These two protein chains interact to form a complex.

Sequence of protein 1:
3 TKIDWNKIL

Interface contacts:
Residue C85 in protein 2 is in contact with residue T3 in protein 1 (closest heavy-atom distance 4.0 Å).
Residue I37 in protein 2 is in contact with residue W7 in protein 1 (closest heavy-atom distance 3.9 Å).
Residue F44 in protein 2 contacts residue T3 in protein 1 (closest heavy-atom distance 3.3 Å).
Residue F44 in protein 2 contacts residue I5 in protein 1 (closest heavy-atom distance 2.7 Å).
Residue I81 in protein 2 interacts with residue I5 in protein 1 (closest heavy-atom distance 2.9 Å).
Residue K56 in protein 2 interacts with residue L11 in protein 1 (closest heavy-atom distance 4.3 Å).
Residue I81 in protein 2 contacts residue I10 in protein 1 (closest heavy-atom distance 4.5 Å).
Residue E46 in protein 2 is in contact with residue K4 in protein 1 (closest heavy-atom distance 3.4 Å).
Residue F44 in protein 2 contacts residue D6 in protein 1 (closest heavy-atom distance 4.2 Å).
Residue L45 in protein 2 is in contact with residue W7 in protein 1 (closest heavy-atom distance 3.6 Å).
Residue T60 in protein 2 contacts residue I10 in protein 1 (closest heavy-atom distance 4.2 Å).
Residue E46 in protein 2 contacts residue W7 in protein 1 (closest heavy-atom distance 3.0 Å).
Residue L45 in protein 2 interacts with residue D6 in protein 1 (closest heavy-atom distance 3.0 Å).
Residue L45 in protein 2 is in contact with residue T3 in protein 1 (closest heavy-atom distance 5.0 Å).
Residue V57 in protein 2 contacts residue L11 in protein 1 (closest heavy-atom distance 4.0 Å).
Residue F77 in protein 2 is in contact with residue I10 in protein 1 (closest heavy-atom distance 5.0 Å).
Residue A84 in protein 2 is in contact with residue I5 in protein 1 (closest heavy-atom distance 3.4 Å).
Residue I48 in protein 2 is in contact with residue W7 in protein 1 (closest heavy-atom distance 3.7 Å).
Residue M80 in protein 2 is in contact with residue I5 in protein 1 (closest heavy-atom distance 5.0 Å).
Residue F77 in protein 2 is in contact with residue W7 in protein 1 (closest heavy-atom distance 4.8 Å).
Residue F44 in protein 2 is in contact with residue K4 in protein 1 (closest heavy-atom distance 3.5 Å).
Residue E46 in protein 2 contacts residue D6 in protein 1 (closest heavy-atom distance 2.3 Å).
Residue E47 in protein 2 interacts with residue K4 in protein 1 (closest heavy-atom distance 4.8 Å).
Residue V53 in protein 2 is in contact with residue W7 in protein 1 (closest heavy-atom distance 4.2 Å).
Residue L45 in protein 2 contacts residue I5 in protein 1 (closest heavy-atom distance 3.4 Å).
Residue E87 in protein 2 is in contact with residue K9 in protein 1 (closest heavy-atom distance 3.0 Å).
Residue F88 in protein 2 interacts with residue T3 in protein 1 (closest heavy-atom distance 3.5 Å).
Residue F88 in protein 2 is in contact with residue K9 in protein 1 (closest heavy-atom distance 4.8 Å).
Residue H43 in protein 2 contacts residue K4 in protein 1 (closest heavy-atom distance 3.6 Å).
Residue S42 in protein 2 contacts residue K4 in protein 1 (closest heavy-atom distance 4.0 Å).
Residue H43 in protein 2 is in contact with residue T3 in protein 1 (closest heavy-atom distance 2.3 Å).
Residue A84 in protein 2 interacts with residue K9 in protein 1 (closest heavy-atom distance 3.5 Å).
Residue T60 in protein 2 is in contact with residue L11 in protein 1 (closest heavy-atom distance 3.5 Å).
Residue A84 in protein 2 contacts residue I10 in protein 1 (closest heavy-atom distance 4.9 Å).
Residue L45 in protein 2 is in contact with residue I10 in protein 1 (closest heavy-atom distance 4.5 Å).
Residue M80 in protein 2 interacts with residue I10 in protein 1 (closest heavy-atom distance 3.6 Å).
Residue V57 in protein 2 contacts residue W7 in protein 1 (closest heavy-atom distance 3.6 Å).
Residue C85 in protein 2 contacts residue I5 in protein 1 (closest heavy-atom distance 3.2 Å).
Residue E47 in protein 2 contacts residue W7 in protein 1 (closest heavy-atom distance 4.8 Å).
Residue L45 in protein 2 is in contact with residue K4 in protein 1 (closest heavy-atom distance 3.5 Å).

Sequence of protein 2:
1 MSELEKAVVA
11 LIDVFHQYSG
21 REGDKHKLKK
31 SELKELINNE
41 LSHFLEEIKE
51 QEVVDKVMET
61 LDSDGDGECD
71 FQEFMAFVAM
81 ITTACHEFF